These two protein chains interact to form a complex.

Sequence of the second protein:
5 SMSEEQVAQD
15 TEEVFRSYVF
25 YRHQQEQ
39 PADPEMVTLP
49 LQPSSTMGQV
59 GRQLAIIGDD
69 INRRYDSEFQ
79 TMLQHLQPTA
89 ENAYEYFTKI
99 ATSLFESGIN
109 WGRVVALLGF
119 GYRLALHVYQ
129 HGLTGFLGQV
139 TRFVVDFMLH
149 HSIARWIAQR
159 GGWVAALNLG

Contacts between the two chains:
Residue S101 in the second protein is in contact with residue E5 in the first protein (closest heavy-atom distance 2.8 Å).
Residue A114 in the second protein contacts residue L14 in the first protein (closest heavy-atom distance 4.4 Å).
Residue Y73 in the second protein is in contact with residue E17 in the first protein (closest heavy-atom distance 2.7 Å).
Residue M80 in the second protein is in contact with residue K6 in the first protein (closest heavy-atom distance 3.1 Å).
Residue I98 in the second protein interacts with residue A8 in the first protein (closest heavy-atom distance 3.7 Å).
Residue I69 in the second protein is in contact with residue L14 in the first protein (closest heavy-atom distance 3.4 Å).
Residue N70 in the second protein is in contact with residue L14 in the first protein (closest heavy-atom distance 4.5 Å).
Residue N108 in the second protein contacts residue A15 in the first protein (closest heavy-atom distance 4.7 Å).
Residue S101 in the second protein is in contact with residue A8 in the first protein (closest heavy-atom distance 3.5 Å).
Residue G168 in the second protein interacts with residue F22 in the first protein (closest heavy-atom distance 4.0 Å).
Residue S101 in the second protein interacts with residue R12 in the first protein (closest heavy-atom distance 2.5 Å).
Residue A114 in the second protein contacts residue L11 in the first protein (closest heavy-atom distance 3.8 Å).
Residue R111 in the second protein interacts with residue R12 in the first protein (closest heavy-atom distance 4.2 Å).
Residue L102 in the second protein contacts residue R12 in the first protein (closest heavy-atom distance 3.7 Å).
Residue G110 in the second protein is in contact with residue F22 in the first protein (closest heavy-atom distance 3.7 Å).
Residue I65 in the second protein is in contact with residue F22 in the first protein (closest heavy-atom distance 3.3 Å).
Residue F77 in the second protein contacts residue L14 in the first protein (closest heavy-atom distance 4.3 Å).
Residue L102 in the second protein is in contact with residue A8 in the first protein (closest heavy-atom distance 4.2 Å).
Residue K97 in the second protein is in contact with residue L4 in the first protein (closest heavy-atom distance 3.9 Å).
Residue Y73 in the second protein contacts residue E10 in the first protein (closest heavy-atom distance 3.9 Å).
Residue F118 in the second protein interacts with residue L7 in the first protein (closest heavy-atom distance 4.7 Å).
Residue Y73 in the second protein interacts with residue L14 in the first protein (closest heavy-atom distance 3.6 Å).
Residue G110 in the second protein is in contact with residue L18 in the first protein (closest heavy-atom distance 3.8 Å).
Residue V113 in the second protein contacts residue L18 in the first protein (closest heavy-atom distance 3.7 Å).
Residue L84 in the second protein contacts residue L4 in the first protein (closest heavy-atom distance 3.6 Å).
Residue R72 in the second protein contacts residue E17 in the first protein (closest heavy-atom distance 2.7 Å).
Residue F77 in the second protein interacts with residue L11 in the first protein (closest heavy-atom distance 3.4 Å).
Residue L84 in the second protein contacts residue L3 in the first protein (closest heavy-atom distance 4.0 Å).
Residue F77 in the second protein contacts residue L7 in the first protein (closest heavy-atom distance 3.8 Å).
Residue L102 in the second protein contacts residue L11 in the first protein (closest heavy-atom distance 3.8 Å).
Residue I69 in the second protein is in contact with residue L18 in the first protein (closest heavy-atom distance 4.0 Å).
Residue I65 in the second protein is in contact with residue K21 in the first protein (closest heavy-atom distance 4.4 Å).
Residue R111 in the second protein contacts residue A15 in the first protein (closest heavy-atom distance 3.5 Å).
Residue M80 in the second protein contacts residue L7 in the first protein (closest heavy-atom distance 3.4 Å).
Residue G110 in the second protein is in contact with residue N19 in the first protein (closest heavy-atom distance 2.8 Å).
Residue I98 in the second protein contacts residue L11 in the first protein (closest heavy-atom distance 3.4 Å).
Residue F77 in the second protein interacts with residue E10 in the first protein (closest heavy-atom distance 3.8 Å).
Residue A114 in the second protein is in contact with residue L18 in the first protein (closest heavy-atom distance 4.2 Å).
Residue I98 in the second protein interacts with residue L4 in the first protein (closest heavy-atom distance 3.6 Å).
Residue W109 in the second protein is in contact with residue N19 in the first protein (closest heavy-atom distance 3.9 Å).
Residue V113 in the second protein is in contact with residue F22 in the first protein (closest heavy-atom distance 4.0 Å).
Residue L167 in the second protein interacts with residue F22 in the first protein (closest heavy-atom distance 4.0 Å).
Residue R111 in the second protein interacts with residue N19 in the first protein (closest heavy-atom distance 4.5 Å).
Residue W109 in the second protein interacts with residue F22 in the first protein (closest heavy-atom distance 3.8 Å).
Residue I98 in the second protein contacts residue L7 in the first protein (closest heavy-atom distance 3.7 Å).
Residue Y73 in the second protein interacts with residue Q13 in the first protein (closest heavy-atom distance 3.4 Å).
Residue G168 in the second protein is in contact with residue K21 in the first protein (closest heavy-atom distance 3.6 Å).
Residue F118 in the second protein contacts residue L11 in the first protein (closest heavy-atom distance 3.9 Å).
Residue G110 in the second protein interacts with residue A15 in the first protein (closest heavy-atom distance 3.6 Å).
Residue M80 in the second protein contacts residue L3 in the first protein (closest heavy-atom distance 3.7 Å).
Residue N108 in the second protein interacts with residue N19 in the first protein (closest heavy-atom distance 2.8 Å).
Residue Y94 in the second protein interacts with residue L4 in the first protein (closest heavy-atom distance 3.7 Å).
Residue E76 in the second protein contacts residue E10 in the first protein (closest heavy-atom distance 3.9 Å).
Residue A114 in the second protein interacts with residue A15 in the first protein (closest heavy-atom distance 4.1 Å).
Residue I69 in the second protein is in contact with residue E17 in the first protein (closest heavy-atom distance 4.3 Å).
Residue L81 in the second protein contacts residue L7 in the first protein (closest heavy-atom distance 4.6 Å).
Residue I65 in the second protein interacts with residue L18 in the first protein (closest heavy-atom distance 4.7 Å).
Residue H83 in the second protein is in contact with residue L3 in the first protein (closest heavy-atom distance 3.6 Å).
Residue M80 in the second protein interacts with residue E10 in the first protein (closest heavy-atom distance 3.9 Å).
Residue L84 in the second protein is in contact with residue L7 in the first protein (closest heavy-atom distance 3.9 Å).

Sequence of the first protein:
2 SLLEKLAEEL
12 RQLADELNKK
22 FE